These two protein chains interact to form a complex.

Sequence of the second protein:
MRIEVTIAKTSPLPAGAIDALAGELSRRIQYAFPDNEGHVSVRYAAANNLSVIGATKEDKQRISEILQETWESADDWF

Contacts between the two chains:
Residue F204 in the first protein is in contact with residue W71 in the second protein (closest heavy-atom distance 4.8 Å).
Residue M203 in the first protein contacts residue S64 in the second protein (closest heavy-atom distance 3.6 Å).
Residue F204 in the first protein is in contact with residue S64 in the second protein (closest heavy-atom distance 4.0 Å).
Residue M203 in the first protein contacts residue L67 in the second protein (closest heavy-atom distance 4.8 Å).
Residue F204 in the first protein interacts with residue Q68 in the second protein (closest heavy-atom distance 3.5 Å).
Residue M203 in the first protein contacts residue N49 in the second protein (closest heavy-atom distance 3.6 Å).
Residue M203 in the first protein contacts residue N48 in the second protein (closest heavy-atom distance 3.3 Å).
Residue M203 in the first protein contacts residue L50 in the second protein (closest heavy-atom distance 3.1 Å).
Residue F204 in the first protein interacts with residue L67 in the second protein (closest heavy-atom distance 3.5 Å).
Residue G201 in the first protein is in contact with residue N48 in the second protein (closest heavy-atom distance 4.1 Å).

Sequence of the first protein:
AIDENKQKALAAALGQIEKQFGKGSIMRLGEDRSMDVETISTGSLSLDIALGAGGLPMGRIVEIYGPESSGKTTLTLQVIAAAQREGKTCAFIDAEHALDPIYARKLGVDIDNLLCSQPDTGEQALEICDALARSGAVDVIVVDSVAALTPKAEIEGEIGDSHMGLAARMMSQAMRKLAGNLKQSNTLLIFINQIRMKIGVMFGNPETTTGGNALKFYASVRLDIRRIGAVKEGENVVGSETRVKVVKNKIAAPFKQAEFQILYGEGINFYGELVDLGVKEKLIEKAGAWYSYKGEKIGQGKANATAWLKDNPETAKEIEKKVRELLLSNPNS